Sequence of protein 1:
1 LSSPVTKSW

Interface contacts:
Residue Y159 in protein 2 interacts with residue L1 in protein 1 (closest heavy-atom distance 2.6 Å).
Residue L163 in protein 2 is in contact with residue L1 in protein 1 (closest heavy-atom distance 3.9 Å).
Residue Y74 in protein 2 is in contact with residue W9 in protein 1 (closest heavy-atom distance 4.4 Å).
Residue N66 in protein 2 is in contact with residue P4 in protein 1 (closest heavy-atom distance 3.4 Å).
Residue N77 in protein 2 contacts residue S8 in protein 1 (closest heavy-atom distance 3.5 Å).
Residue S116 in protein 2 contacts residue W9 in protein 1 (closest heavy-atom distance 4.1 Å).
Residue W133 in protein 2 interacts with residue K7 in protein 1 (closest heavy-atom distance 4.3 Å).
Residue N66 in protein 2 contacts residue S2 in protein 1 (closest heavy-atom distance 2.9 Å).
Residue Y9 in protein 2 interacts with residue S3 in protein 1 (closest heavy-atom distance 4.3 Å).
Residue V152 in protein 2 is in contact with residue T6 in protein 1 (closest heavy-atom distance 4.4 Å).
Residue I80 in protein 2 is in contact with residue S8 in protein 1 (closest heavy-atom distance 3.9 Å).
Residue T143 in protein 2 interacts with residue S8 in protein 1 (closest heavy-atom distance 4.5 Å).
Residue Q155 in protein 2 interacts with residue V5 in protein 1 (closest heavy-atom distance 3.8 Å).
Residue R97 in protein 2 contacts residue V5 in protein 1 (closest heavy-atom distance 4.6 Å).
Residue S116 in protein 2 is in contact with residue K7 in protein 1 (closest heavy-atom distance 3.8 Å).
Residue M5 in protein 2 is in contact with residue L1 in protein 1 (closest heavy-atom distance 3.9 Å).
Residue T73 in protein 2 is in contact with residue S8 in protein 1 (closest heavy-atom distance 4.3 Å).
Residue I142 in protein 2 contacts residue W9 in protein 1 (closest heavy-atom distance 4.8 Å).
Residue T143 in protein 2 interacts with residue W9 in protein 1 (closest heavy-atom distance 2.8 Å).
Residue Y59 in protein 2 contacts residue L1 in protein 1 (closest heavy-atom distance 3.7 Å).
Residue R97 in protein 2 contacts residue S3 in protein 1 (closest heavy-atom distance 4.2 Å).
Residue A81 in protein 2 is in contact with residue W9 in protein 1 (closest heavy-atom distance 4.2 Å).
Residue Y7 in protein 2 contacts residue L1 in protein 1 (closest heavy-atom distance 2.9 Å).
Residue K146 in protein 2 interacts with residue S8 in protein 1 (closest heavy-atom distance 4.5 Å).
Residue M67 in protein 2 interacts with residue S2 in protein 1 (closest heavy-atom distance 3.9 Å).
Residue Y9 in protein 2 is in contact with residue S2 in protein 1 (closest heavy-atom distance 4.0 Å).
Residue W147 in protein 2 is in contact with residue K7 in protein 1 (closest heavy-atom distance 3.4 Å).
Residue I80 in protein 2 interacts with residue W9 in protein 1 (closest heavy-atom distance 3.5 Å).
Residue E63 in protein 2 interacts with residue S2 in protein 1 (closest heavy-atom distance 2.8 Å).
Residue N66 in protein 2 is in contact with residue S3 in protein 1 (closest heavy-atom distance 2.7 Å).
Residue I95 in protein 2 contacts residue W9 in protein 1 (closest heavy-atom distance 3.5 Å).
Residue D114 in protein 2 is in contact with residue K7 in protein 1 (closest heavy-atom distance 3.1 Å).
Residue N77 in protein 2 interacts with residue K7 in protein 1 (closest heavy-atom distance 3.1 Å).
Residue W147 in protein 2 is in contact with residue S8 in protein 1 (closest heavy-atom distance 2.8 Å).
Residue L156 in protein 2 interacts with residue K7 in protein 1 (closest heavy-atom distance 3.9 Å).
Residue Y84 in protein 2 is in contact with residue W9 in protein 1 (closest heavy-atom distance 2.6 Å).
Residue L156 in protein 2 interacts with residue V5 in protein 1 (closest heavy-atom distance 3.8 Å).
Residue Y99 in protein 2 is in contact with residue S2 in protein 1 (closest heavy-atom distance 3.3 Å).
Residue Y123 in protein 2 is in contact with residue W9 in protein 1 (closest heavy-atom distance 3.5 Å).
Residue K146 in protein 2 is in contact with residue W9 in protein 1 (closest heavy-atom distance 2.8 Å).
Residue W167 in protein 2 interacts with residue L1 in protein 1 (closest heavy-atom distance 3.6 Å).
Residue F33 in protein 2 is in contact with residue L1 in protein 1 (closest heavy-atom distance 4.5 Å).
Residue Y171 in protein 2 interacts with residue L1 in protein 1 (closest heavy-atom distance 2.7 Å).
Residue Y118 in protein 2 contacts residue W9 in protein 1 (closest heavy-atom distance 4.2 Å).
Residue V152 in protein 2 interacts with residue K7 in protein 1 (closest heavy-atom distance 4.3 Å).
Residue E63 in protein 2 is in contact with residue L1 in protein 1 (closest heavy-atom distance 3.4 Å).
Residue L156 in protein 2 interacts with residue S3 in protein 1 (closest heavy-atom distance 4.0 Å).
Residue Y99 in protein 2 contacts residue S3 in protein 1 (closest heavy-atom distance 3.0 Å).
Residue T73 in protein 2 contacts residue K7 in protein 1 (closest heavy-atom distance 3.7 Å).
Residue T73 in protein 2 is in contact with residue T6 in protein 1 (closest heavy-atom distance 4.0 Å).
Residue N77 in protein 2 interacts with residue W9 in protein 1 (closest heavy-atom distance 2.9 Å).
Residue Y159 in protein 2 contacts residue P4 in protein 1 (closest heavy-atom distance 4.2 Å).
Residue V152 in protein 2 contacts residue V5 in protein 1 (closest heavy-atom distance 4.1 Å).
Residue W147 in protein 2 interacts with residue W9 in protein 1 (closest heavy-atom distance 3.8 Å).
Residue Y7 in protein 2 contacts residue S2 in protein 1 (closest heavy-atom distance 3.3 Å).
Residue Y159 in protein 2 interacts with residue S3 in protein 1 (closest heavy-atom distance 3.7 Å).
Residue R97 in protein 2 is in contact with residue K7 in protein 1 (closest heavy-atom distance 3.2 Å).
Residue Y159 in protein 2 contacts residue S2 in protein 1 (closest heavy-atom distance 3.7 Å).
Residue A117 in protein 2 contacts residue W9 in protein 1 (closest heavy-atom distance 3.9 Å).
Residue Y74 in protein 2 contacts residue K7 in protein 1 (closest heavy-atom distance 4.2 Å).

These two protein chains interact to form a complex.

Sequence of protein 2:
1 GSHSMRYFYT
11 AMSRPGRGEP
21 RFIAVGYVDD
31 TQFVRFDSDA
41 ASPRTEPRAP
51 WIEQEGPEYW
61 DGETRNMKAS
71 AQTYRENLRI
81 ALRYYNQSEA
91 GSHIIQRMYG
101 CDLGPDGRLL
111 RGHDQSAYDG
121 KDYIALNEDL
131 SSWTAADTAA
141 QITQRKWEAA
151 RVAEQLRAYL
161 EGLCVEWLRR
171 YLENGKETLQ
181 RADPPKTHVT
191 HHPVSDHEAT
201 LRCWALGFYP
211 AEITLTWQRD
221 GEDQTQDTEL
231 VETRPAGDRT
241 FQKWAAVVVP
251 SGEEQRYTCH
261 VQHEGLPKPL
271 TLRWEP